This data describes a binding interaction between two proteins.

Sequence of the first protein:
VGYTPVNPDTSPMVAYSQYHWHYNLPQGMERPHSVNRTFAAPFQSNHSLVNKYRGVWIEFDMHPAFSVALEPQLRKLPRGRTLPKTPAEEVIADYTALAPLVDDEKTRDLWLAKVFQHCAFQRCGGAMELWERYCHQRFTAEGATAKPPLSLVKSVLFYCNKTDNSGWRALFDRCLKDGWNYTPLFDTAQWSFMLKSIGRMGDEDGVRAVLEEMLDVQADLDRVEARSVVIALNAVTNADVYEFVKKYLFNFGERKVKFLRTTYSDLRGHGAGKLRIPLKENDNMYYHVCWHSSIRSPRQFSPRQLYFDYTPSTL

Residue-level contacts at the interface:
Residue D309 in the second protein interacts with residue R88 in the first protein (closest heavy-atom distance 3.5 Å).
Residue I21 in the second protein contacts residue D292 in the first protein (closest heavy-atom distance 3.7 Å).
Residue R305 in the second protein contacts residue Y62 in the first protein (closest heavy-atom distance 3.5 Å).
Residue G14 in the second protein contacts residue H279 in the first protein (closest heavy-atom distance 3.5 Å).
Residue I362 in the second protein interacts with residue L79 in the first protein (closest heavy-atom distance 3.5 Å).
Residue H15 in the second protein is in contact with residue R277 in the first protein (closest heavy-atom distance 3.5 Å).
Residue I13 in the second protein contacts residue H279 in the first protein (closest heavy-atom distance 3.3 Å).
Residue P31 in the second protein is in contact with residue F310 in the first protein (closest heavy-atom distance 3.6 Å).
Residue R359 in the second protein interacts with residue E80 in the first protein (closest heavy-atom distance 2.7 Å).
Residue Y299 in the second protein interacts with residue N60 in the first protein (closest heavy-atom distance 2.9 Å).
Residue P367 in the second protein is in contact with residue L110 in the first protein (closest heavy-atom distance 3.4 Å).
Residue Y263 in the second protein interacts with residue N60 in the first protein (closest heavy-atom distance 3.6 Å).
Residue R188 in the second protein contacts residue R63 in the first protein (closest heavy-atom distance 3.0 Å).
Residue R188 in the second protein interacts with residue E234 in the first protein (closest heavy-atom distance 2.9 Å).
Residue R188 in the second protein is in contact with residue F202 in the first protein (closest heavy-atom distance 3.5 Å).
Residue T369 in the second protein interacts with residue D112 in the first protein (closest heavy-atom distance 3.7 Å).
Residue I368 in the second protein interacts with residue D112 in the first protein (closest heavy-atom distance 3.2 Å).
Residue F262 in the second protein is in contact with residue N60 in the first protein (closest heavy-atom distance 3.6 Å).
Residue R305 in the second protein contacts residue W66 in the first protein (closest heavy-atom distance 3.4 Å).
Residue H15 in the second protein is in contact with residue G278 in the first protein (closest heavy-atom distance 3.4 Å).
Residue A17 in the second protein is in contact with residue R277 in the first protein (closest heavy-atom distance 2.9 Å).
Residue V303 in the second protein contacts residue Y62 in the first protein (closest heavy-atom distance 3.1 Å).
Residue D189 in the second protein contacts residue Y62 in the first protein (closest heavy-atom distance 3.6 Å).
Residue T18 in the second protein contacts residue G278 in the first protein (closest heavy-atom distance 3.7 Å).
Residue I25 in the second protein contacts residue W300 in the first protein (closest heavy-atom distance 3.3 Å).
Residue L310 in the second protein is in contact with residue P73 in the first protein (closest heavy-atom distance 3.7 Å).
Residue Y263 in the second protein contacts residue R90 in the first protein (closest heavy-atom distance 3.2 Å).
Residue I368 in the second protein interacts with residue L110 in the first protein (closest heavy-atom distance 3.3 Å).
Residue M358 in the second protein interacts with residue F75 in the first protein (closest heavy-atom distance 3.4 Å).
Residue F262 in the second protein contacts residue R90 in the first protein (closest heavy-atom distance 2.3 Å).
Residue L186 in the second protein is in contact with residue V59 in the first protein (closest heavy-atom distance 3.3 Å).
Residue R359 in the second protein contacts residue V77 in the first protein (closest heavy-atom distance 2.9 Å).
Residue R359 in the second protein interacts with residue A78 in the first protein (closest heavy-atom distance 3.7 Å).
Residue V303 in the second protein interacts with residue K61 in the first protein (closest heavy-atom distance 3.6 Å).
Residue T18 in the second protein contacts residue Y295 in the first protein (closest heavy-atom distance 3.6 Å).
Residue R181 in the second protein interacts with residue V59 in the first protein (closest heavy-atom distance 3.4 Å).
Residue F262 in the second protein interacts with residue V59 in the first protein (closest heavy-atom distance 3.7 Å).
Residue H351 in the second protein contacts residue H72 in the first protein (closest heavy-atom distance 3.1 Å).
Residue R29 in the second protein interacts with residue Q314 in the first protein (closest heavy-atom distance 3.0 Å).
Residue G190 in the second protein interacts with residue R90 in the first protein (closest heavy-atom distance 3.5 Å).
Residue R27 in the second protein interacts with residue Q314 in the first protein (closest heavy-atom distance 2.9 Å).
Residue I21 in the second protein contacts residue Y295 in the first protein (closest heavy-atom distance 3.6 Å).
Residue M358 in the second protein is in contact with residue A78 in the first protein (closest heavy-atom distance 3.6 Å).
Residue L370 in the second protein contacts residue A74 in the first protein (closest heavy-atom distance 3.7 Å).
Residue H351 in the second protein interacts with residue A74 in the first protein (closest heavy-atom distance 3.7 Å).
Residue D189 in the second protein contacts residue L92 in the first protein (closest heavy-atom distance 3.6 Å).
Residue A28 in the second protein is in contact with residue Q309 in the first protein (closest heavy-atom distance 3.7 Å).
Residue V304 in the second protein interacts with residue N60 in the first protein (closest heavy-atom distance 3.6 Å).
Residue G190 in the second protein is in contact with residue Y62 in the first protein (closest heavy-atom distance 3.5 Å).
Residue I25 in the second protein contacts residue C299 in the first protein (closest heavy-atom distance 3.4 Å).
Residue T18 in the second protein contacts residue S274 in the first protein (closest heavy-atom distance 2.6 Å).
Residue A306 in the second protein is in contact with residue R90 in the first protein (closest heavy-atom distance 3.2 Å).
Residue I25 in the second protein contacts residue Y296 in the first protein (closest heavy-atom distance 3.7 Å).
Residue G355 in the second protein is in contact with residue A74 in the first protein (closest heavy-atom distance 3.5 Å).
Residue G355 in the second protein interacts with residue A78 in the first protein (closest heavy-atom distance 3.5 Å).
Residue L192 in the second protein contacts residue R90 in the first protein (closest heavy-atom distance 3.4 Å).
Residue L370 in the second protein interacts with residue H72 in the first protein (closest heavy-atom distance 3.3 Å).
Residue H351 in the second protein is in contact with residue P73 in the first protein (closest heavy-atom distance 3.4 Å).
Residue R29 in the second protein is in contact with residue S311 in the first protein (closest heavy-atom distance 3.2 Å).
Residue Y299 in the second protein interacts with residue L58 in the first protein (closest heavy-atom distance 3.6 Å).

Sequence of the second protein:
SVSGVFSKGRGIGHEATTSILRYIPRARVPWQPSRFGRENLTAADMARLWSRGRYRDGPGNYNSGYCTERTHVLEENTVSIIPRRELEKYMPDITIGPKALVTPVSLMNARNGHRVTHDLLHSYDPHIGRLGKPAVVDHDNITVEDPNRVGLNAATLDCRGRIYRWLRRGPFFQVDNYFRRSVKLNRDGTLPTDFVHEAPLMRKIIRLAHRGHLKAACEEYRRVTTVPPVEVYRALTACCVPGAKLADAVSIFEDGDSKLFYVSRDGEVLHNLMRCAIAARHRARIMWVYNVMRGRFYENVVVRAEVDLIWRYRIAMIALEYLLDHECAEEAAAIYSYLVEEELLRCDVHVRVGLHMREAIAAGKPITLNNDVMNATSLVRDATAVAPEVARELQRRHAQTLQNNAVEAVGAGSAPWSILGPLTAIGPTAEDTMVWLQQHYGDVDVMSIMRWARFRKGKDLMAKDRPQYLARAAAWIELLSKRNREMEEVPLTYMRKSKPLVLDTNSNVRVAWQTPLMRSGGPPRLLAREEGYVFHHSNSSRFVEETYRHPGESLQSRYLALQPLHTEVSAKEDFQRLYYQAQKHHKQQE